The following describes two proteins that form a bound complex.

Sequence of the second protein:
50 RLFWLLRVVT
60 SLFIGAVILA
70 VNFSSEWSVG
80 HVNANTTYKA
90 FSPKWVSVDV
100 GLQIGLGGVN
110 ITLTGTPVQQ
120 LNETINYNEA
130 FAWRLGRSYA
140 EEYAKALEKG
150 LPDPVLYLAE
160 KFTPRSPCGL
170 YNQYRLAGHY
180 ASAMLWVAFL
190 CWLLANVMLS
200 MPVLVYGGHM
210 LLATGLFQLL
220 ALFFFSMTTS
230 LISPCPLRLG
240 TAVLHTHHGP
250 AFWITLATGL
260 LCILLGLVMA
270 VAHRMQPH

Contacts between the two chains:
Residue I1222 in the first protein is in contact with residue Y179 in the second protein (closest heavy-atom distance 4.4 Å).
Residue W20 in the first protein contacts residue E147 in the second protein (closest heavy-atom distance 4.0 Å).
Residue S1225 in the first protein interacts with residue Y179 in the second protein (closest heavy-atom distance 2.3 Å).
Residue M1231 in the first protein is in contact with residue L134 in the second protein (closest heavy-atom distance 3.6 Å).
Residue E13 in the first protein is in contact with residue P92 in the second protein (closest heavy-atom distance 4.1 Å).
Residue S169 in the first protein contacts residue S165 in the second protein (closest heavy-atom distance 3.1 Å).
Residue S1225 in the first protein is in contact with residue H178 in the second protein (closest heavy-atom distance 3.9 Å).
Residue Q7 in the first protein interacts with residue W94 in the second protein (closest heavy-atom distance 4.5 Å).
Residue W170 in the first protein is in contact with residue P166 in the second protein (closest heavy-atom distance 4.2 Å).
Residue Y21 in the first protein contacts residue A89 in the second protein (closest heavy-atom distance 3.8 Å).
Residue H1157 in the first protein interacts with residue R164 in the second protein (closest heavy-atom distance 4.1 Å).
Residue E13 in the first protein interacts with residue F90 in the second protein (closest heavy-atom distance 2.8 Å).
Residue S169 in the first protein is in contact with residue P166 in the second protein (closest heavy-atom distance 3.8 Å).
Residue L1250 in the first protein is in contact with residue M197 in the second protein (closest heavy-atom distance 3.7 Å).
Residue V1175 in the first protein is in contact with residue Y179 in the second protein (closest heavy-atom distance 3.7 Å).
Residue H168 in the first protein interacts with residue Y156 in the second protein (closest heavy-atom distance 4.2 Å).
Residue W20 in the first protein contacts residue L146 in the second protein (closest heavy-atom distance 3.5 Å).
Residue D172 in the first protein interacts with residue P235 in the second protein (closest heavy-atom distance 4.1 Å).
Residue E258 in the first protein is in contact with residue G239 in the second protein (closest heavy-atom distance 4.3 Å).
Residue F177 in the first protein contacts residue R237 in the second protein (closest heavy-atom distance 3.5 Å).
Residue S1254 in the first protein interacts with residue M200 in the second protein (closest heavy-atom distance 3.7 Å).
Residue S169 in the first protein contacts residue K160 in the second protein (closest heavy-atom distance 4.2 Å).
Residue E13 in the first protein contacts residue A89 in the second protein (closest heavy-atom distance 3.7 Å).
Residue L198 in the first protein is in contact with residue P166 in the second protein (closest heavy-atom distance 3.0 Å).
Residue V1246 in the first protein interacts with residue L193 in the second protein (closest heavy-atom distance 4.4 Å).
Residue R16 in the first protein is in contact with residue L146 in the second protein (closest heavy-atom distance 4.1 Å).
Residue F1226 in the first protein interacts with residue Y179 in the second protein (closest heavy-atom distance 3.2 Å).
Residue D172 in the first protein contacts residue K160 in the second protein (closest heavy-atom distance 3.5 Å).
Residue D172 in the first protein interacts with residue Y156 in the second protein (closest heavy-atom distance 2.6 Å).
Residue T173 in the first protein interacts with residue P166 in the second protein (closest heavy-atom distance 3.8 Å).
Residue R16 in the first protein interacts with residue D152 in the second protein (closest heavy-atom distance 3.7 Å).
Residue H168 in the first protein contacts residue E159 in the second protein (closest heavy-atom distance 3.8 Å).
Residue L1250 in the first protein interacts with residue M200 in the second protein (closest heavy-atom distance 3.8 Å).
Residue L199 in the first protein is in contact with residue P166 in the second protein (closest heavy-atom distance 3.9 Å).
Residue R16 in the first protein is in contact with residue L155 in the second protein (closest heavy-atom distance 4.5 Å).
Residue H27 in the first protein is in contact with residue F90 in the second protein (closest heavy-atom distance 3.7 Å).
Residue S167 in the first protein is in contact with residue E159 in the second protein (closest heavy-atom distance 3.5 Å).
Residue F1226 in the first protein interacts with residue L175 in the second protein (closest heavy-atom distance 3.8 Å).
Residue I10 in the first protein contacts residue P92 in the second protein (closest heavy-atom distance 4.5 Å).
Residue L1155 in the first protein interacts with residue N171 in the second protein (closest heavy-atom distance 4.4 Å).
Residue L24 in the first protein contacts residue F90 in the second protein (closest heavy-atom distance 3.5 Å).
Residue L1250 in the first protein is in contact with residue V196 in the second protein (closest heavy-atom distance 3.7 Å).
Residue R135 in the first protein contacts residue R164 in the second protein (closest heavy-atom distance 3.8 Å).
Residue F177 in the first protein interacts with residue P235 in the second protein (closest heavy-atom distance 4.3 Å).
Residue Y21 in the first protein interacts with residue E147 in the second protein (closest heavy-atom distance 4.4 Å).
Residue A1227 in the first protein is in contact with residue R174 in the second protein (closest heavy-atom distance 4.3 Å).
Residue S169 in the first protein interacts with residue E159 in the second protein (closest heavy-atom distance 3.7 Å).
Residue L1253 in the first protein contacts residue V202 in the second protein (closest heavy-atom distance 3.5 Å).
Residue Y21 in the first protein is in contact with residue G149 in the second protein (closest heavy-atom distance 3.5 Å).
Residue N23 in the first protein is in contact with residue F90 in the second protein (closest heavy-atom distance 4.0 Å).
Residue N8 in the first protein contacts residue W94 in the second protein (closest heavy-atom distance 3.5 Å).
Residue R498 in the first protein interacts with residue F90 in the second protein (closest heavy-atom distance 3.7 Å).
Residue W12 in the first protein interacts with residue P92 in the second protein (closest heavy-atom distance 3.8 Å).
Residue G1154 in the first protein interacts with residue N171 in the second protein (closest heavy-atom distance 3.0 Å).
Residue Y21 in the first protein contacts residue F90 in the second protein (closest heavy-atom distance 4.0 Å).
Residue A1227 in the first protein interacts with residue L134 in the second protein (closest heavy-atom distance 4.5 Å).
Residue Y21 in the first protein is in contact with residue L146 in the second protein (closest heavy-atom distance 2.1 Å).
Residue F1226 in the first protein contacts residue H178 in the second protein (closest heavy-atom distance 4.3 Å).
Residue E13 in the first protein interacts with residue S91 in the second protein (closest heavy-atom distance 3.9 Å).
Residue I10 in the first protein is in contact with residue W94 in the second protein (closest heavy-atom distance 3.8 Å).

Sequence of the first protein:
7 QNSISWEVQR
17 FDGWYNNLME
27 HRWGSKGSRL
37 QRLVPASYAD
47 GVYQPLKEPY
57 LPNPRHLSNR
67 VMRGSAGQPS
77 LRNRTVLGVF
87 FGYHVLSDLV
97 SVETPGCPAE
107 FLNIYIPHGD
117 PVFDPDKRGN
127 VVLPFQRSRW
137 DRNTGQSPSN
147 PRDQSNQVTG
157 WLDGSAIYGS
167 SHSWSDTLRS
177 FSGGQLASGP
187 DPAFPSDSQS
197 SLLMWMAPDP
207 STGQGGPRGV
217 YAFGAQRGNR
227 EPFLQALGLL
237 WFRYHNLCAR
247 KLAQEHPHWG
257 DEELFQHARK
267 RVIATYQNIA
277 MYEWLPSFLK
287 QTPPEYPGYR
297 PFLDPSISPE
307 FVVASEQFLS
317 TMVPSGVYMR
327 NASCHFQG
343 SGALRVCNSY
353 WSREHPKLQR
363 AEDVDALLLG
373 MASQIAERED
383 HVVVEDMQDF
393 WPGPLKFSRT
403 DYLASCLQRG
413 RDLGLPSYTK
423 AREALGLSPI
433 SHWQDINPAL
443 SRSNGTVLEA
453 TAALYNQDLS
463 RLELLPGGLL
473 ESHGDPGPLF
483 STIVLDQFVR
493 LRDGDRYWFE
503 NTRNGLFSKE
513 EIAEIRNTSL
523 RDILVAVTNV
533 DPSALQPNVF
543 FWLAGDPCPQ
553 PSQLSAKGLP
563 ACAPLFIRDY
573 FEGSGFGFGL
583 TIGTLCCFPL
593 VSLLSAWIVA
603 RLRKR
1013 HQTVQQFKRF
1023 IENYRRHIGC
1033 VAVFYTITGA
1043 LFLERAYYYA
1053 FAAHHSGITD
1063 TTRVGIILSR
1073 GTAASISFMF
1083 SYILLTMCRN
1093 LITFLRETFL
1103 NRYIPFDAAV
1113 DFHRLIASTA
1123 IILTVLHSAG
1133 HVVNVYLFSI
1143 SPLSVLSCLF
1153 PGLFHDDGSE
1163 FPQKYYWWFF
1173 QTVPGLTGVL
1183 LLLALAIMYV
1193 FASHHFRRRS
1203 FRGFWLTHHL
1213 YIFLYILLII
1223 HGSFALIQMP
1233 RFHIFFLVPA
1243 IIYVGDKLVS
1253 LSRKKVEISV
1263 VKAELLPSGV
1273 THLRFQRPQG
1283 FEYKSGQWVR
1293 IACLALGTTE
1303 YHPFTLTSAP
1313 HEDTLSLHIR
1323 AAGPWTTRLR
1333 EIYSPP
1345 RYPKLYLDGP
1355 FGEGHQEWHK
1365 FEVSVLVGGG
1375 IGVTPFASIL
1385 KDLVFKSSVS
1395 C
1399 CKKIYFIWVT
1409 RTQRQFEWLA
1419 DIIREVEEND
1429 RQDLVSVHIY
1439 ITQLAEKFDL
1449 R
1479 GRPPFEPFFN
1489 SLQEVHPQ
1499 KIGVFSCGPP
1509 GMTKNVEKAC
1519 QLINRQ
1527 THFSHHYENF